Sequence of chain B:
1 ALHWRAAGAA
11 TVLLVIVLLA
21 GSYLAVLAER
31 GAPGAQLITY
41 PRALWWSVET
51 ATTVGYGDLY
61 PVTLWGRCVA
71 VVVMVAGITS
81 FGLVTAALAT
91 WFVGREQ

Sequence of chain A:
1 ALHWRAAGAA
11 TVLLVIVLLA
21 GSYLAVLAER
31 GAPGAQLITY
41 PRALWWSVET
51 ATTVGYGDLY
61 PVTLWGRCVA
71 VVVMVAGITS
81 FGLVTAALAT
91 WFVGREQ

These two protein chains interact to form a complex.

Residue-level contacts at the interface:
Residue L88 in chain A is in contact with residue L83 in chain B (closest heavy-atom distance 3.4 Å).
Residue A89 in chain A is in contact with residue A86 in chain B (closest heavy-atom distance 3.9 Å).
Residue T52 in chain A interacts with residue I78 in chain B (closest heavy-atom distance 3.2 Å).
Residue T52 in chain A interacts with residue T53 in chain B (closest heavy-atom distance 3.6 Å).
Residue Y56 in chain A contacts residue Y60 in chain B (closest heavy-atom distance 3.8 Å).
Residue Y56 in chain A interacts with residue P61 in chain B (closest heavy-atom distance 4.2 Å).
Residue F92 in chain A interacts with residue A87 in chain B (closest heavy-atom distance 3.7 Å).
Residue G55 in chain A is in contact with residue V54 in chain B (closest heavy-atom distance 4.7 Å).
Residue A89 in chain A is in contact with residue A89 in chain B (closest heavy-atom distance 4.3 Å).
Residue Y56 in chain A is in contact with residue G57 in chain B (closest heavy-atom distance 3.0 Å).
Residue V54 in chain A contacts residue T53 in chain B (closest heavy-atom distance 3.8 Å).
Residue T52 in chain A contacts residue M74 in chain B (closest heavy-atom distance 3.0 Å).
Residue V54 in chain A interacts with residue T50 in chain B (closest heavy-atom distance 4.4 Å).
Residue E49 in chain A interacts with residue M74 in chain B (closest heavy-atom distance 3.9 Å).
Residue T53 in chain A contacts residue T53 in chain B (closest heavy-atom distance 2.8 Å).
Residue F81 in chain A contacts residue V75 in chain B (closest heavy-atom distance 4.8 Å).
Residue W45 in chain A is in contact with residue R67 in chain B (closest heavy-atom distance 3.2 Å).
Residue Y56 in chain A contacts residue T50 in chain B (closest heavy-atom distance 2.8 Å).
Residue V54 in chain A contacts residue G55 in chain B (closest heavy-atom distance 3.1 Å).
Residue F92 in chain A interacts with residue L2 in chain B (closest heavy-atom distance 3.4 Å).
Residue V48 in chain A interacts with residue V71 in chain B (closest heavy-atom distance 3.4 Å).
Residue G55 in chain A is in contact with residue G55 in chain B (closest heavy-atom distance 3.1 Å).
Residue W45 in chain A contacts residue A70 in chain B (closest heavy-atom distance 3.6 Å).
Residue D58 in chain A interacts with residue R67 in chain B (closest heavy-atom distance 4.4 Å).
Residue F92 in chain A contacts residue L83 in chain B (closest heavy-atom distance 3.8 Å).
Residue F92 in chain A contacts residue H3 in chain B (closest heavy-atom distance 3.3 Å).
Residue Y56 in chain A is in contact with residue L59 in chain B (closest heavy-atom distance 3.3 Å).
Residue V54 in chain A contacts residue E49 in chain B (closest heavy-atom distance 4.8 Å).
Residue V93 in chain A is in contact with residue T90 in chain B (closest heavy-atom distance 3.9 Å).
Residue L88 in chain A interacts with residue A86 in chain B (closest heavy-atom distance 3.9 Å).
Residue W91 in chain A interacts with residue L2 in chain B (closest heavy-atom distance 4.1 Å).
Residue W45 in chain A interacts with residue P61 in chain B (closest heavy-atom distance 3.8 Å).
Residue V54 in chain A interacts with residue V54 in chain B (closest heavy-atom distance 3.3 Å).
Residue Y56 in chain A is in contact with residue A70 in chain B (closest heavy-atom distance 4.7 Å).
Residue Y56 in chain A is in contact with residue Y56 in chain B (closest heavy-atom distance 4.2 Å).
Residue Y56 in chain A interacts with residue W46 in chain B (closest heavy-atom distance 2.7 Å).
Residue T85 in chain A interacts with residue A86 in chain B (closest heavy-atom distance 4.7 Å).
Residue W45 in chain A interacts with residue Y60 in chain B (closest heavy-atom distance 4.8 Å).
Residue F92 in chain A is in contact with residue A6 in chain B (closest heavy-atom distance 3.5 Å).
Residue Y56 in chain A interacts with residue G55 in chain B (closest heavy-atom distance 4.1 Å).
Residue T85 in chain A is in contact with residue T85 in chain B (closest heavy-atom distance 4.2 Å).
Residue D58 in chain A contacts residue Y60 in chain B (closest heavy-atom distance 3.3 Å).
Residue T85 in chain A interacts with residue G82 in chain B (closest heavy-atom distance 3.7 Å).
Residue R95 in chain A is in contact with residue L2 in chain B (closest heavy-atom distance 4.3 Å).
Residue W45 in chain A is in contact with residue V71 in chain B (closest heavy-atom distance 5.0 Å).
Residue F92 in chain A is in contact with residue T90 in chain B (closest heavy-atom distance 3.3 Å).
Residue V54 in chain A contacts residue M74 in chain B (closest heavy-atom distance 3.2 Å).
Residue V48 in chain A interacts with residue M74 in chain B (closest heavy-atom distance 4.1 Å).
Residue F81 in chain A is in contact with residue I78 in chain B (closest heavy-atom distance 3.5 Å).
Residue V93 in chain A interacts with residue V93 in chain B (closest heavy-atom distance 4.4 Å).
Residue F92 in chain A is in contact with residue A86 in chain B (closest heavy-atom distance 3.7 Å).
Residue A89 in chain A interacts with residue T90 in chain B (closest heavy-atom distance 3.6 Å).
Residue E96 in chain A contacts residue E96 in chain B (closest heavy-atom distance 3.7 Å).